Sequence of protein 1:
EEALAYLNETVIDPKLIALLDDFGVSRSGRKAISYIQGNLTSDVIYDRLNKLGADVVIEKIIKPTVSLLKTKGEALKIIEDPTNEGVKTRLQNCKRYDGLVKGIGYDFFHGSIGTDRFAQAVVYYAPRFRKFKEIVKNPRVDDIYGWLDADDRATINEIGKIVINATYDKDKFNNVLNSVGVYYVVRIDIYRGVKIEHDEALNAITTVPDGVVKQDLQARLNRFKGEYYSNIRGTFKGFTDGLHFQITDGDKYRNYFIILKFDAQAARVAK

Residue-level contacts at the interface:
Residue G195 in protein 1 is in contact with residue F339 in protein 2 (closest heavy-atom distance 3.7 Å).
Residue R188 in protein 1 is in contact with residue N271 in protein 2 (closest heavy-atom distance 2.9 Å).
Residue D235 in protein 1 interacts with residue N184 in protein 2 (closest heavy-atom distance 2.9 Å).
Residue V273 in protein 1 contacts residue Y277 in protein 2 (closest heavy-atom distance 3.4 Å).
Residue F339 in protein 1 contacts residue Y277 in protein 2 (closest heavy-atom distance 2.6 Å).
Residue N271 in protein 1 contacts residue N184 in protein 2 (closest heavy-atom distance 4.0 Å).
Residue G191 in protein 1 contacts residue F339 in protein 2 (closest heavy-atom distance 4.2 Å).
Residue D335 in protein 1 contacts residue N130 in protein 2 (closest heavy-atom distance 3.7 Å).
Residue R280 in protein 1 contacts residue F339 in protein 2 (closest heavy-atom distance 3.2 Å).
Residue Y198 in protein 1 contacts residue G336 in protein 2 (closest heavy-atom distance 3.4 Å).
Residue S272 in protein 1 contacts residue Y276 in protein 2 (closest heavy-atom distance 3.7 Å).
Residue K265 in protein 1 is in contact with residue N130 in protein 2 (closest heavy-atom distance 4.5 Å).
Residue R188 in protein 1 is in contact with residue S272 in protein 2 (closest heavy-atom distance 3.5 Å).
Residue D235 in protein 1 is in contact with residue T180 in protein 2 (closest heavy-atom distance 3.9 Å).
Residue N184 in protein 1 is in contact with residue D236 in protein 2 (closest heavy-atom distance 4.8 Å).
Residue F339 in protein 1 contacts residue G191 in protein 2 (closest heavy-atom distance 4.0 Å).
Residue Y277 in protein 1 interacts with residue Y277 in protein 2 (closest heavy-atom distance 3.4 Å).
Residue N130 in protein 1 interacts with residue K265 in protein 2 (closest heavy-atom distance 3.1 Å).
Residue Q340 in protein 1 contacts residue Y277 in protein 2 (closest heavy-atom distance 3.9 Å).
Residue F339 in protein 1 interacts with residue G195 in protein 2 (closest heavy-atom distance 3.8 Å).
Residue F339 in protein 1 is in contact with residue Y276 in protein 2 (closest heavy-atom distance 3.0 Å).
Residue D199 in protein 1 is in contact with residue G336 in protein 2 (closest heavy-atom distance 4.7 Å).
Residue Y276 in protein 1 is in contact with residue S272 in protein 2 (closest heavy-atom distance 3.6 Å).
Residue F333 in protein 1 contacts residue Y277 in protein 2 (closest heavy-atom distance 4.6 Å).
Residue N268 in protein 1 is in contact with residue K187 in protein 2 (closest heavy-atom distance 4.2 Å).
Residue N184 in protein 1 is in contact with residue D235 in protein 2 (closest heavy-atom distance 2.6 Å).
Residue N184 in protein 1 contacts residue N271 in protein 2 (closest heavy-atom distance 3.2 Å).
Residue G336 in protein 1 is in contact with residue Y198 in protein 2 (closest heavy-atom distance 3.5 Å).
Residue G195 in protein 1 interacts with residue G336 in protein 2 (closest heavy-atom distance 4.0 Å).
Residue S272 in protein 1 interacts with residue R188 in protein 2 (closest heavy-atom distance 3.5 Å).
Residue V273 in protein 1 is in contact with residue V273 in protein 2 (closest heavy-atom distance 4.7 Å).
Residue F339 in protein 1 is in contact with residue R280 in protein 2 (closest heavy-atom distance 3.2 Å).
Residue D235 in protein 1 contacts residue G177 in protein 2 (closest heavy-atom distance 4.4 Å).
Residue L192 in protein 1 interacts with residue F339 in protein 2 (closest heavy-atom distance 4.4 Å).
Residue K187 in protein 1 contacts residue N271 in protein 2 (closest heavy-atom distance 4.9 Å).
Residue R181 in protein 1 contacts residue R181 in protein 2 (closest heavy-atom distance 3.2 Å).
Residue F333 in protein 1 is in contact with residue Y276 in protein 2 (closest heavy-atom distance 3.4 Å).
Residue Y277 in protein 1 interacts with residue F339 in protein 2 (closest heavy-atom distance 2.7 Å).
Residue Y198 in protein 1 is in contact with residue D335 in protein 2 (closest heavy-atom distance 3.2 Å).
Residue Y276 in protein 1 contacts residue F333 in protein 2 (closest heavy-atom distance 3.2 Å).
Residue Y198 in protein 1 contacts residue L337 in protein 2 (closest heavy-atom distance 3.6 Å).
Residue Q340 in protein 1 contacts residue Q340 in protein 2 (closest heavy-atom distance 2.8 Å).
Residue R181 in protein 1 contacts residue D235 in protein 2 (closest heavy-atom distance 3.3 Å).
Residue N130 in protein 1 contacts residue D335 in protein 2 (closest heavy-atom distance 3.5 Å).
Residue L337 in protein 1 interacts with residue Y198 in protein 2 (closest heavy-atom distance 3.7 Å).
Residue F339 in protein 1 interacts with residue L192 in protein 2 (closest heavy-atom distance 4.0 Å).
Residue Y277 in protein 1 interacts with residue F333 in protein 2 (closest heavy-atom distance 4.6 Å).
Residue N271 in protein 1 is in contact with residue R188 in protein 2 (closest heavy-atom distance 2.8 Å).
Residue N130 in protein 1 is in contact with residue T334 in protein 2 (closest heavy-atom distance 4.0 Å).
Residue Y277 in protein 1 contacts residue S272 in protein 2 (closest heavy-atom distance 4.8 Å).
Residue Y277 in protein 1 contacts residue Q340 in protein 2 (closest heavy-atom distance 2.7 Å).
Residue T334 in protein 1 contacts residue N130 in protein 2 (closest heavy-atom distance 3.9 Å).
Residue K187 in protein 1 contacts residue N268 in protein 2 (closest heavy-atom distance 4.3 Å).
Residue Y277 in protein 1 is in contact with residue V273 in protein 2 (closest heavy-atom distance 3.4 Å).
Residue Y276 in protein 1 interacts with residue F339 in protein 2 (closest heavy-atom distance 3.3 Å).
Residue D235 in protein 1 contacts residue R181 in protein 2 (closest heavy-atom distance 3.8 Å).
Residue D335 in protein 1 contacts residue Y198 in protein 2 (closest heavy-atom distance 3.0 Å).
Residue L131 in protein 1 contacts residue D335 in protein 2 (closest heavy-atom distance 4.9 Å).
Residue G336 in protein 1 interacts with residue G195 in protein 2 (closest heavy-atom distance 4.1 Å).
Residue T180 in protein 1 is in contact with residue D235 in protein 2 (closest heavy-atom distance 3.4 Å).

Sequence of protein 2:
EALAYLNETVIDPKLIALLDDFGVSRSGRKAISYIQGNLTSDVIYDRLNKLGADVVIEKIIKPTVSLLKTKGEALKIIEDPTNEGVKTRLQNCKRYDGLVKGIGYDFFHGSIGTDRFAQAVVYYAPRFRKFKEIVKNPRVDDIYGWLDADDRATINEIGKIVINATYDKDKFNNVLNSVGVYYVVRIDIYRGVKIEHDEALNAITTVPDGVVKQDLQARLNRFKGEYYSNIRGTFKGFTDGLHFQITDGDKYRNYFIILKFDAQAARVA

These two protein chains interact to form a complex.